The following describes two proteins that form a bound complex.

Sequence of the first protein:
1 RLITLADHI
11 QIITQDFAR

Sequence of the second protein:
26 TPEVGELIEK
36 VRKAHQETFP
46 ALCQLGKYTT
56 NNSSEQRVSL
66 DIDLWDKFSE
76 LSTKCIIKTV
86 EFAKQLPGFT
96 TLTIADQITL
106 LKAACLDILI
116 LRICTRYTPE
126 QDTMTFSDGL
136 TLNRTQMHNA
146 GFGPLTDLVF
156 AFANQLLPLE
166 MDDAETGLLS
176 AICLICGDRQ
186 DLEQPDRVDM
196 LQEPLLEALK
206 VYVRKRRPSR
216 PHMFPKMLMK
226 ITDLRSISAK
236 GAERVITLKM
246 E

Interface contacts:
Residue T78 in the second protein is in contact with residue I12 in the first protein (closest heavy-atom distance 3.9 Å).
Residue I103 in the second protein contacts residue T14 in the first protein (closest heavy-atom distance 4.1 Å).
Residue V85 in the second protein interacts with residue F17 in the first protein (closest heavy-atom distance 3.9 Å).
Residue L106 in the second protein contacts residue I9 in the first protein (closest heavy-atom distance 5.0 Å).
Residue V85 in the second protein is in contact with residue D16 in the first protein (closest heavy-atom distance 3.4 Å).
Residue K107 in the second protein interacts with residue I13 in the first protein (closest heavy-atom distance 3.9 Å).
Residue E238 in the second protein contacts residue T4 in the first protein (closest heavy-atom distance 4.4 Å).
Residue I241 in the second protein interacts with residue H8 in the first protein (closest heavy-atom distance 4.2 Å).
Residue I241 in the second protein is in contact with residue R1 in the first protein (closest heavy-atom distance 3.7 Å).
Residue R239 in the second protein contacts residue T4 in the first protein (closest heavy-atom distance 3.3 Å).
Residue I241 in the second protein is in contact with residue T4 in the first protein (closest heavy-atom distance 4.6 Å).
Residue K89 in the second protein is in contact with residue F17 in the first protein (closest heavy-atom distance 4.5 Å).
Residue M245 in the second protein is in contact with residue R1 in the first protein (closest heavy-atom distance 3.8 Å).
Residue R239 in the second protein contacts residue L5 in the first protein (closest heavy-atom distance 2.8 Å).
Residue V240 in the second protein contacts residue L5 in the first protein (closest heavy-atom distance 5.0 Å).
Residue K107 in the second protein contacts residue I9 in the first protein (closest heavy-atom distance 4.6 Å).
Residue I241 in the second protein contacts residue L5 in the first protein (closest heavy-atom distance 4.2 Å).
Residue A237 in the second protein interacts with residue L5 in the first protein (closest heavy-atom distance 3.6 Å).
Residue V240 in the second protein is in contact with residue I3 in the first protein (closest heavy-atom distance 3.6 Å).
Residue K89 in the second protein is in contact with residue D16 in the first protein (closest heavy-atom distance 3.8 Å).
Residue I81 in the second protein is in contact with residue I9 in the first protein (closest heavy-atom distance 3.3 Å).
Residue L111 in the second protein interacts with residue L5 in the first protein (closest heavy-atom distance 3.9 Å).
Residue T78 in the second protein contacts residue H8 in the first protein (closest heavy-atom distance 4.5 Å).
Residue I103 in the second protein contacts residue F17 in the first protein (closest heavy-atom distance 3.8 Å).
Residue I81 in the second protein contacts residue I12 in the first protein (closest heavy-atom distance 3.6 Å).
Residue L243 in the second protein contacts residue I3 in the first protein (closest heavy-atom distance 3.7 Å).
Residue I81 in the second protein is in contact with residue I13 in the first protein (closest heavy-atom distance 3.9 Å).
Residue A237 in the second protein is in contact with residue T4 in the first protein (closest heavy-atom distance 4.0 Å).
Residue L243 in the second protein contacts residue H8 in the first protein (closest heavy-atom distance 3.5 Å).
Residue F94 in the second protein is in contact with residue F17 in the first protein (closest heavy-atom distance 4.7 Å).
Residue I82 in the second protein interacts with residue I12 in the first protein (closest heavy-atom distance 3.7 Å).
Residue R239 in the second protein is in contact with residue I3 in the first protein (closest heavy-atom distance 3.9 Å).
Residue C110 in the second protein is in contact with residue I9 in the first protein (closest heavy-atom distance 4.2 Å).
Residue I82 in the second protein interacts with residue D16 in the first protein (closest heavy-atom distance 3.6 Å).
Residue Q102 in the second protein contacts residue F17 in the first protein (closest heavy-atom distance 3.2 Å).
Residue K244 in the second protein interacts with residue R1 in the first protein (closest heavy-atom distance 3.8 Å).
Residue T242 in the second protein is in contact with residue L2 in the first protein (closest heavy-atom distance 4.1 Å).
Residue G236 in the second protein contacts residue L5 in the first protein (closest heavy-atom distance 3.5 Å).
Residue V240 in the second protein contacts residue L2 in the first protein (closest heavy-atom distance 3.8 Å).
Residue I99 in the second protein contacts residue F17 in the first protein (closest heavy-atom distance 3.6 Å).
Residue T242 in the second protein is in contact with residue R1 in the first protein (closest heavy-atom distance 3.3 Å).
Residue I241 in the second protein is in contact with residue L2 in the first protein (closest heavy-atom distance 3.4 Å).
Residue I241 in the second protein is in contact with residue I3 in the first protein (closest heavy-atom distance 2.8 Å).
Residue C110 in the second protein contacts residue I13 in the first protein (closest heavy-atom distance 4.1 Å).
Residue L106 in the second protein contacts residue I13 in the first protein (closest heavy-atom distance 3.6 Å).
Residue A237 in the second protein is in contact with residue A6 in the first protein (closest heavy-atom distance 3.0 Å).
Residue V85 in the second protein is in contact with residue I13 in the first protein (closest heavy-atom distance 4.2 Å).
Residue V240 in the second protein is in contact with residue T4 in the first protein (closest heavy-atom distance 4.2 Å).
Residue L243 in the second protein is in contact with residue R1 in the first protein (closest heavy-atom distance 2.9 Å).
Residue I103 in the second protein interacts with residue I13 in the first protein (closest heavy-atom distance 4.4 Å).
Residue L106 in the second protein interacts with residue F17 in the first protein (closest heavy-atom distance 3.6 Å).